This data describes a binding interaction between two proteins.

Residue-level contacts at the interface:
Residue E1005 in protein 1 interacts with residue G156 in protein 2 (closest heavy-atom distance 4.1 Å).
Residue E1005 in protein 1 interacts with residue R108 in protein 2 (closest heavy-atom distance 4.7 Å).
Residue D1004 in protein 1 contacts residue R108 in protein 2 (closest heavy-atom distance 2.4 Å).
Residue T1003 in protein 1 is in contact with residue Q109 in protein 2 (closest heavy-atom distance 4.1 Å).
Residue T1003 in protein 1 contacts residue R108 in protein 2 (closest heavy-atom distance 4.4 Å).
Residue D1004 in protein 1 contacts residue K115 in protein 2 (closest heavy-atom distance 4.4 Å).
Residue D1004 in protein 1 interacts with residue G155 in protein 2 (closest heavy-atom distance 4.0 Å).
Residue E1005 in protein 1 interacts with residue G155 in protein 2 (closest heavy-atom distance 3.7 Å).
Residue E1005 in protein 1 interacts with residue W104 in protein 2 (closest heavy-atom distance 4.5 Å).

Sequence of protein 1:
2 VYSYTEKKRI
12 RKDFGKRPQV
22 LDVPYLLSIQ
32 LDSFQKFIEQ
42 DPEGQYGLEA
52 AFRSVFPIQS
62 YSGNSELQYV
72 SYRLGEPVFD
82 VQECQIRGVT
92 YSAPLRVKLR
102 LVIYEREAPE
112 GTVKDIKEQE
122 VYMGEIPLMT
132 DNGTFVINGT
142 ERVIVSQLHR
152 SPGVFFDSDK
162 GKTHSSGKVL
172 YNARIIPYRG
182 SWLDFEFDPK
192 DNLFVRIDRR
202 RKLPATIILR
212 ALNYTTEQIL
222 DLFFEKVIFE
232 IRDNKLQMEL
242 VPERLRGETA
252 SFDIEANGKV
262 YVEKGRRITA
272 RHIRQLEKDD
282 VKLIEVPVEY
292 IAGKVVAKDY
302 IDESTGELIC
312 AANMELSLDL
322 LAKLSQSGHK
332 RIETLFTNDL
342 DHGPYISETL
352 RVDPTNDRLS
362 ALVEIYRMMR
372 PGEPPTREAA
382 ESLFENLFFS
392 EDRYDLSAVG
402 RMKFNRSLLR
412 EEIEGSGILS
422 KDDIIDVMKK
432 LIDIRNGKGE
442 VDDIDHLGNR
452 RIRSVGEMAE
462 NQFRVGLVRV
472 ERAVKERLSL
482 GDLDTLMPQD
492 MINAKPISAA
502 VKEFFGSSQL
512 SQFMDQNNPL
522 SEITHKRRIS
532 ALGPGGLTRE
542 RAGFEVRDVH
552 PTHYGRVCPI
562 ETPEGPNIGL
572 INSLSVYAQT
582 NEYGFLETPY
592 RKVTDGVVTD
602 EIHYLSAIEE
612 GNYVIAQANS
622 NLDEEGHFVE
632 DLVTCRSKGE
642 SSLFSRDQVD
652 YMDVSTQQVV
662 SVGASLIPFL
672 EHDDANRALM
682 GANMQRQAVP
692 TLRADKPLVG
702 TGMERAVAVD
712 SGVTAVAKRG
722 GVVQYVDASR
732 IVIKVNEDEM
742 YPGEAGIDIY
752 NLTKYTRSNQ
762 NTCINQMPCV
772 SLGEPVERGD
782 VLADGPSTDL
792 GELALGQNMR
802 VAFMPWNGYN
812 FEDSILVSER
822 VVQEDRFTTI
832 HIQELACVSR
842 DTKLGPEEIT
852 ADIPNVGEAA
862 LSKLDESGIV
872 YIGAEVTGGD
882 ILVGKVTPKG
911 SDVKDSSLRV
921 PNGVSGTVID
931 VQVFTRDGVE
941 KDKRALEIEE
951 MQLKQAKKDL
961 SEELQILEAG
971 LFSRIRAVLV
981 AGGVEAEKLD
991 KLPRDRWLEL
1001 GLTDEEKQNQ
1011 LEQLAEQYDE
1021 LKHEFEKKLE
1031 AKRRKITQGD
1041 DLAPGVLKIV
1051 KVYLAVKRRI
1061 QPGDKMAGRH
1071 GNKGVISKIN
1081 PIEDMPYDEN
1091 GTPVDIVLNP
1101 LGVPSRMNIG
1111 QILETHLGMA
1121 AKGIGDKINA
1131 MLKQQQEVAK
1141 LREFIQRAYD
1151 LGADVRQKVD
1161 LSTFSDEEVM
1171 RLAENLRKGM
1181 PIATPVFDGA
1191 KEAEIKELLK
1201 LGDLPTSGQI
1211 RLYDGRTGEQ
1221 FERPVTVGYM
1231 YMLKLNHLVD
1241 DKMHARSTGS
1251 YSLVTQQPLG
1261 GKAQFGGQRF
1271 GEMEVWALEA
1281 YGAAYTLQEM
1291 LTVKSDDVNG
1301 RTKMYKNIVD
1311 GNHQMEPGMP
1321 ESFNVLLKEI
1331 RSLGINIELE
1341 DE

Sequence of protein 2:
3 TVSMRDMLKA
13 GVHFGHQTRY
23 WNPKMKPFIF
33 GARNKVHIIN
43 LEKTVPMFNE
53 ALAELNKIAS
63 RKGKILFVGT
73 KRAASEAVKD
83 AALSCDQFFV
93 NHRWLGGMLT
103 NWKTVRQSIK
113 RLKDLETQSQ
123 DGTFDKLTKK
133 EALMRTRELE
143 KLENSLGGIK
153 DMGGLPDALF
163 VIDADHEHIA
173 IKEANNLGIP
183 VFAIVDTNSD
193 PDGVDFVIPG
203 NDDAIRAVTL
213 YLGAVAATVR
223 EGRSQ